Sequence of chain B:
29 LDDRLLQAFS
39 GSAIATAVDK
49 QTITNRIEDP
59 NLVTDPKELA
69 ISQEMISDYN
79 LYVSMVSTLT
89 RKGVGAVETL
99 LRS

Sequence of chain A:
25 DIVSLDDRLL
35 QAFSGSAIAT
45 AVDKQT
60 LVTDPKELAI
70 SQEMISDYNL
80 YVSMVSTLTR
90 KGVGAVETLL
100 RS

Residue-level contacts at the interface:
Residue V46 in chain B contacts residue I26 in chain A (closest heavy-atom distance 3.9 Å).
Residue A41 in chain B interacts with residue L33 in chain A (closest heavy-atom distance 3.9 Å).
Residue Q49 in chain B interacts with residue V27 in chain A (closest heavy-atom distance 4.4 Å).
Residue F37 in chain B contacts residue L34 in chain A (closest heavy-atom distance 4.7 Å).
Residue A45 in chain B contacts residue L33 in chain A (closest heavy-atom distance 3.3 Å).
Residue V46 in chain B interacts with residue V27 in chain A (closest heavy-atom distance 3.7 Å).
Residue I42 in chain B is in contact with residue L33 in chain A (closest heavy-atom distance 4.1 Å).
Residue I42 in chain B interacts with residue L29 in chain A (closest heavy-atom distance 3.9 Å).
Residue R100 in chain B interacts with residue T97 in chain A (closest heavy-atom distance 4.0 Å).
Residue V46 in chain B contacts residue L29 in chain A (closest heavy-atom distance 4.4 Å).
Residue A45 in chain B interacts with residue L29 in chain A (closest heavy-atom distance 4.6 Å).

These two protein chains interact to form a complex.